Sequence of the first protein:
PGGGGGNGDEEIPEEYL

Sequence of the second protein:
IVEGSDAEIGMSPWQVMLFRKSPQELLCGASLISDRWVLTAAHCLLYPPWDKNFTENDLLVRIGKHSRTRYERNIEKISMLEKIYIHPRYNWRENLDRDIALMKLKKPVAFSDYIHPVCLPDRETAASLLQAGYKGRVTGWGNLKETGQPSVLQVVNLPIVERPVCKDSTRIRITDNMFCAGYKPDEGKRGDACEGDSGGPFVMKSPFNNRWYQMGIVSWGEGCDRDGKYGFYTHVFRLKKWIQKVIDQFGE

This data describes a binding interaction between two proteins.

Interface contacts:
Residue E202 in the second protein contacts residue G5 in the first protein (closest heavy-atom distance 2.5 Å).
Residue W50 in the second protein interacts with residue P2 in the first protein (closest heavy-atom distance 3.9 Å).
Residue G203 in the second protein contacts residue G5 in the first protein (closest heavy-atom distance 3.1 Å).
Residue Q24 in the second protein contacts residue G10 in the first protein (closest heavy-atom distance 4.8 Å).
Residue K52 in the second protein interacts with residue G4 in the first protein (closest heavy-atom distance 3.0 Å).
Residue W50 in the second protein is in contact with residue G4 in the first protein (closest heavy-atom distance 4.0 Å).
Residue C44 in the second protein contacts residue G4 in the first protein (closest heavy-atom distance 4.6 Å).
Residue Q24 in the second protein interacts with residue G8 in the first protein (closest heavy-atom distance 4.0 Å).
Residue L27 in the second protein contacts residue G6 in the first protein (closest heavy-atom distance 3.5 Å).
Residue Q24 in the second protein contacts residue I15 in the first protein (closest heavy-atom distance 3.4 Å).
Residue Y71 in the second protein interacts with residue E13 in the first protein (closest heavy-atom distance 3.6 Å).
Residue L60 in the second protein is in contact with residue I15 in the first protein (closest heavy-atom distance 4.0 Å).
Residue L60 in the second protein interacts with residue L20 in the first protein (closest heavy-atom distance 3.5 Å).
Residue Q156 in the second protein contacts residue N9 in the first protein (closest heavy-atom distance 2.5 Å).
Residue E25 in the second protein is in contact with residue G7 in the first protein (closest heavy-atom distance 3.0 Å).
Residue T69 in the second protein interacts with residue D11 in the first protein (closest heavy-atom distance 3.0 Å).
Residue L60 in the second protein interacts with residue Y19 in the first protein (closest heavy-atom distance 4.2 Å).
Residue M80 in the second protein is in contact with residue Y19 in the first protein (closest heavy-atom distance 2.8 Å).
Residue K77 in the second protein contacts residue Y19 in the first protein (closest heavy-atom distance 3.4 Å).
Residue K52 in the second protein interacts with residue G5 in the first protein (closest heavy-atom distance 4.7 Å).
Residue Q24 in the second protein interacts with residue L20 in the first protein (closest heavy-atom distance 3.4 Å).
Residue R68 in the second protein interacts with residue G7 in the first protein (closest heavy-atom distance 4.8 Å).
Residue Y71 in the second protein contacts residue E14 in the first protein (closest heavy-atom distance 4.1 Å).
Residue C28 in the second protein interacts with residue G4 in the first protein (closest heavy-atom distance 3.7 Å).
Residue Q24 in the second protein is in contact with residue E13 in the first protein (closest heavy-atom distance 4.7 Å).
Residue Y71 in the second protein is in contact with residue Y19 in the first protein (closest heavy-atom distance 2.8 Å).
Residue L26 in the second protein interacts with residue G8 in the first protein (closest heavy-atom distance 4.8 Å).
Residue L96 in the second protein interacts with residue P2 in the first protein (closest heavy-atom distance 3.4 Å).
Residue Q156 in the second protein is in contact with residue D11 in the first protein (closest heavy-atom distance 4.4 Å).
Residue L27 in the second protein is in contact with residue G5 in the first protein (closest heavy-atom distance 3.0 Å).
Residue E25 in the second protein interacts with residue G6 in the first protein (closest heavy-atom distance 4.8 Å).
Residue C28 in the second protein is in contact with residue G5 in the first protein (closest heavy-atom distance 4.8 Å).
Residue R70 in the second protein contacts residue E13 in the first protein (closest heavy-atom distance 3.3 Å).
Residue M80 in the second protein contacts residue L20 in the first protein (closest heavy-atom distance 4.0 Å).
Residue K21 in the second protein contacts residue L20 in the first protein (closest heavy-atom distance 3.4 Å).
Residue E76 in the second protein contacts residue Y19 in the first protein (closest heavy-atom distance 3.3 Å).
Residue F19 in the second protein is in contact with residue I15 in the first protein (closest heavy-atom distance 3.9 Å).
Residue I78 in the second protein contacts residue P16 in the first protein (closest heavy-atom distance 4.8 Å).
Residue L26 in the second protein interacts with residue G6 in the first protein (closest heavy-atom distance 2.0 Å).
Residue E202 in the second protein interacts with residue G6 in the first protein (closest heavy-atom distance 3.9 Å).
Residue S205 in the second protein contacts residue G4 in the first protein (closest heavy-atom distance 3.1 Å).
Residue H43 in the second protein interacts with residue P2 in the first protein (closest heavy-atom distance 3.8 Å).
Residue G203 in the second protein contacts residue G6 in the first protein (closest heavy-atom distance 3.6 Å).
Residue R68 in the second protein contacts residue N9 in the first protein (closest heavy-atom distance 4.2 Å).
Residue I78 in the second protein contacts residue I15 in the first protein (closest heavy-atom distance 4.2 Å).
Residue Y71 in the second protein interacts with residue P16 in the first protein (closest heavy-atom distance 3.5 Å).
Residue R68 in the second protein interacts with residue D11 in the first protein (closest heavy-atom distance 2.6 Å).
Residue S226 in the second protein contacts residue P2 in the first protein (closest heavy-atom distance 4.0 Å).
Residue Y47 in the second protein contacts residue P2 in the first protein (closest heavy-atom distance 3.6 Å).
Residue S205 in the second protein contacts residue G5 in the first protein (closest heavy-atom distance 4.1 Å).
Residue Y71 in the second protein contacts residue I15 in the first protein (closest heavy-atom distance 4.4 Å).
Residue H43 in the second protein is in contact with residue G4 in the first protein (closest heavy-atom distance 3.0 Å).
Residue Q24 in the second protein contacts residue E14 in the first protein (closest heavy-atom distance 4.0 Å).
Residue T69 in the second protein interacts with residue E13 in the first protein (closest heavy-atom distance 2.9 Å).
Residue I78 in the second protein contacts residue Y19 in the first protein (closest heavy-atom distance 2.8 Å).
Residue L26 in the second protein is in contact with residue G7 in the first protein (closest heavy-atom distance 2.5 Å).
Residue L27 in the second protein interacts with residue G4 in the first protein (closest heavy-atom distance 4.3 Å).
Residue E25 in the second protein is in contact with residue G8 in the first protein (closest heavy-atom distance 2.7 Å).
Residue W227 in the second protein contacts residue P2 in the first protein (closest heavy-atom distance 3.8 Å).
Residue R62 in the second protein interacts with residue I15 in the first protein (closest heavy-atom distance 3.8 Å).